Interface contacts:
Residue F287 in protein 2 contacts residue E159 in protein 1 (closest heavy-atom distance 3.0 Å).
Residue L288 in protein 2 interacts with residue E159 in protein 1 (closest heavy-atom distance 4.6 Å).
Residue F277 in protein 2 interacts with residue C153 in protein 1 (closest heavy-atom distance 3.8 Å).
Residue Y217 in protein 2 contacts residue V148 in protein 1 (closest heavy-atom distance 3.9 Å).
Residue N218 in protein 2 interacts with residue V148 in protein 1 (closest heavy-atom distance 3.4 Å).
Residue K196 in protein 2 contacts residue D181 in protein 1 (closest heavy-atom distance 3.2 Å).
Residue Y236 in protein 2 is in contact with residue G145 in protein 1 (closest heavy-atom distance 3.6 Å).
Residue Q278 in protein 2 interacts with residue D152 in protein 1 (closest heavy-atom distance 3.4 Å).
Residue Q237 in protein 2 is in contact with residue C120 in protein 1 (closest heavy-atom distance 3.9 Å).
Residue G291 in protein 2 is in contact with residue C120 in protein 1 (closest heavy-atom distance 3.3 Å).
Residue L288 in protein 2 is in contact with residue L156 in protein 1 (closest heavy-atom distance 3.7 Å).
Residue F239 in protein 2 interacts with residue P146 in protein 1 (closest heavy-atom distance 3.7 Å).
Residue N218 in protein 2 is in contact with residue P146 in protein 1 (closest heavy-atom distance 4.6 Å).
Residue Q237 in protein 2 contacts residue D121 in protein 1 (closest heavy-atom distance 3.2 Å).
Residue Y236 in protein 2 contacts residue D121 in protein 1 (closest heavy-atom distance 3.5 Å).
Residue L292 in protein 2 contacts residue D121 in protein 1 (closest heavy-atom distance 4.8 Å).
Residue F277 in protein 2 is in contact with residue D152 in protein 1 (closest heavy-atom distance 3.1 Å).
Residue D290 in protein 2 is in contact with residue Y119 in protein 1 (closest heavy-atom distance 3.5 Å).
Residue Y236 in protein 2 contacts residue P146 in protein 1 (closest heavy-atom distance 4.0 Å).
Residue F287 in protein 2 contacts residue S155 in protein 1 (closest heavy-atom distance 3.7 Å).
Residue V238 in protein 2 contacts residue D121 in protein 1 (closest heavy-atom distance 3.3 Å).
Residue N218 in protein 2 contacts residue G2 in protein 1 (closest heavy-atom distance 4.7 Å).
Residue P293 in protein 2 is in contact with residue L156 in protein 1 (closest heavy-atom distance 4.6 Å).
Residue V238 in protein 2 contacts residue P146 in protein 1 (closest heavy-atom distance 4.2 Å).
Residue Y217 in protein 2 is in contact with residue V183 in protein 1 (closest heavy-atom distance 4.6 Å).
Residue P293 in protein 2 interacts with residue Y144 in protein 1 (closest heavy-atom distance 3.8 Å).
Residue L288 in protein 2 contacts residue F160 in protein 1 (closest heavy-atom distance 4.3 Å).
Residue G291 in protein 2 contacts residue Y119 in protein 1 (closest heavy-atom distance 3.5 Å).
Residue F277 in protein 2 contacts residue S155 in protein 1 (closest heavy-atom distance 4.0 Å).
Residue L292 in protein 2 contacts residue C120 in protein 1 (closest heavy-atom distance 3.8 Å).
Residue V238 in protein 2 interacts with residue Y144 in protein 1 (closest heavy-atom distance 3.8 Å).
Residue D290 in protein 2 is in contact with residue C120 in protein 1 (closest heavy-atom distance 3.5 Å).
Residue G291 in protein 2 interacts with residue F122 in protein 1 (closest heavy-atom distance 4.2 Å).
Residue K196 in protein 2 is in contact with residue V148 in protein 1 (closest heavy-atom distance 4.7 Å).
Residue F287 in protein 2 is in contact with residue L156 in protein 1 (closest heavy-atom distance 3.6 Å).
Residue N218 in protein 2 contacts residue M1 in protein 1 (closest heavy-atom distance 3.6 Å).
Residue Q278 in protein 2 is in contact with residue S151 in protein 1 (closest heavy-atom distance 5.0 Å).
Residue K196 in protein 2 is in contact with residue V149 in protein 1 (closest heavy-atom distance 4.5 Å).
Residue G291 in protein 2 contacts residue D121 in protein 1 (closest heavy-atom distance 5.0 Å).
Residue F277 in protein 2 contacts residue P146 in protein 1 (closest heavy-atom distance 4.0 Å).
Residue F277 in protein 2 contacts residue C147 in protein 1 (closest heavy-atom distance 3.1 Å).
Residue F277 in protein 2 interacts with residue Y144 in protein 1 (closest heavy-atom distance 3.5 Å).
Residue F277 in protein 2 interacts with residue L156 in protein 1 (closest heavy-atom distance 3.5 Å).
Residue N235 in protein 2 contacts residue D121 in protein 1 (closest heavy-atom distance 4.5 Å).
Residue K286 in protein 2 is in contact with residue E159 in protein 1 (closest heavy-atom distance 3.9 Å).
Residue L288 in protein 2 is in contact with residue F122 in protein 1 (closest heavy-atom distance 3.9 Å).
Residue Q278 in protein 2 contacts residue S155 in protein 1 (closest heavy-atom distance 4.9 Å).
Residue K196 in protein 2 interacts with residue V183 in protein 1 (closest heavy-atom distance 4.1 Å).
Residue N218 in protein 2 is in contact with residue G145 in protein 1 (closest heavy-atom distance 4.6 Å).

Sequence of protein 2:
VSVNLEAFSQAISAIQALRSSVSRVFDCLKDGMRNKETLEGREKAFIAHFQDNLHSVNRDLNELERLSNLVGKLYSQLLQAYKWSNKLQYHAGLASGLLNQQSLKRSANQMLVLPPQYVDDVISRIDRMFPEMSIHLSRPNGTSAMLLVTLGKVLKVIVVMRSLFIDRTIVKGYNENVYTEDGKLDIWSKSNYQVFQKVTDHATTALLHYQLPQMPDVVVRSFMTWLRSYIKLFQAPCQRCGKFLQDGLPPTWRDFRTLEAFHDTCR

These two protein chains interact to form a complex.

Sequence of protein 1:
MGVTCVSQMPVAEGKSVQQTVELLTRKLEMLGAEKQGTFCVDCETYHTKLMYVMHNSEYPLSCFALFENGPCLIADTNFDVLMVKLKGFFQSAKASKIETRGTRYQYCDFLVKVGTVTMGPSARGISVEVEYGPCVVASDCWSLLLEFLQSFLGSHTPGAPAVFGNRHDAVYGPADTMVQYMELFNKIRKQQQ